The following describes two proteins that form a bound complex.

Sequence of protein 2:
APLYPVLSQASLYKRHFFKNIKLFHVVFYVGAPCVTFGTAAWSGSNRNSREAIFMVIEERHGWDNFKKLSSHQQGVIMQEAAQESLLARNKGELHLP

Sequence of protein 1:
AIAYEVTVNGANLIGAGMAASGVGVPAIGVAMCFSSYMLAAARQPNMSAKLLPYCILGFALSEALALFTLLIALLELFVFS

Contacts between the two chains:
Residue K92 in protein 2 interacts with residue V102 in protein 1 (closest heavy-atom distance 3.9 Å).
Residue G93 in protein 2 interacts with residue F101 in protein 1 (closest heavy-atom distance 4.9 Å).
Residue L95 in protein 2 is in contact with residue V102 in protein 1 (closest heavy-atom distance 3.4 Å).
Residue G93 in protein 2 interacts with residue V102 in protein 1 (closest heavy-atom distance 4.8 Å).
Residue L97 in protein 2 interacts with residue L98 in protein 1 (closest heavy-atom distance 4.7 Å).